Sequence of chain B:
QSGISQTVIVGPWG

Contacts between the two chains:
Residue E109 in chain A contacts residue V11 in chain B (closest heavy-atom distance 4.5 Å).
Residue P107 in chain A interacts with residue P13 in chain B (closest heavy-atom distance 3.6 Å).
Residue L131 in chain A is in contact with residue V11 in chain B (closest heavy-atom distance 3.7 Å).
Residue L106 in chain A interacts with residue W14 in chain B (closest heavy-atom distance 4.3 Å).
Residue L133 in chain A interacts with residue V9 in chain B (closest heavy-atom distance 3.5 Å).
Residue L131 in chain A is in contact with residue V9 in chain B (closest heavy-atom distance 4.0 Å).
Residue N105 in chain A contacts residue W14 in chain B (closest heavy-atom distance 3.0 Å).
Residue E109 in chain A interacts with residue G12 in chain B (closest heavy-atom distance 3.2 Å).
Residue N110 in chain A interacts with residue I10 in chain B (closest heavy-atom distance 3.0 Å).
Residue E109 in chain A is in contact with residue I10 in chain B (closest heavy-atom distance 2.8 Å).
Residue G111 in chain A interacts with residue V9 in chain B (closest heavy-atom distance 4.6 Å).
Residue L133 in chain A interacts with residue Q7 in chain B (closest heavy-atom distance 3.5 Å).
Residue N105 in chain A contacts residue P13 in chain B (closest heavy-atom distance 4.5 Å).
Residue S132 in chain A is in contact with residue V9 in chain B (closest heavy-atom distance 4.1 Å).
Residue N110 in chain A interacts with residue V9 in chain B (closest heavy-atom distance 3.3 Å).
Residue L133 in chain A is in contact with residue T8 in chain B (closest heavy-atom distance 3.7 Å).
Residue I108 in chain A interacts with residue G12 in chain B (closest heavy-atom distance 4.0 Å).
Residue P107 in chain A interacts with residue V11 in chain B (closest heavy-atom distance 3.4 Å).
Residue I108 in chain A is in contact with residue V11 in chain B (closest heavy-atom distance 4.4 Å).
Residue N110 in chain A interacts with residue Q7 in chain B (closest heavy-atom distance 2.8 Å).
Residue N110 in chain A interacts with residue T8 in chain B (closest heavy-atom distance 3.1 Å).
Residue L106 in chain A contacts residue V11 in chain B (closest heavy-atom distance 3.9 Å).
Residue P107 in chain A is in contact with residue G12 in chain B (closest heavy-atom distance 2.8 Å).
Residue P107 in chain A contacts residue I10 in chain B (closest heavy-atom distance 4.6 Å).
Residue E109 in chain A interacts with residue P13 in chain B (closest heavy-atom distance 3.6 Å).
Residue P107 in chain A is in contact with residue W14 in chain B (closest heavy-atom distance 3.9 Å).
Residue I108 in chain A contacts residue I10 in chain B (closest heavy-atom distance 3.7 Å).

Sequence of chain A:
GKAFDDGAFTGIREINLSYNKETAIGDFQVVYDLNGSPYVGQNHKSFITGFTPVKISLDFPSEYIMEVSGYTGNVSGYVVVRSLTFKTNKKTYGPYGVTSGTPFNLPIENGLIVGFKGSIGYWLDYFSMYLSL

These two protein chains interact to form a complex.